Sequence of the first protein:
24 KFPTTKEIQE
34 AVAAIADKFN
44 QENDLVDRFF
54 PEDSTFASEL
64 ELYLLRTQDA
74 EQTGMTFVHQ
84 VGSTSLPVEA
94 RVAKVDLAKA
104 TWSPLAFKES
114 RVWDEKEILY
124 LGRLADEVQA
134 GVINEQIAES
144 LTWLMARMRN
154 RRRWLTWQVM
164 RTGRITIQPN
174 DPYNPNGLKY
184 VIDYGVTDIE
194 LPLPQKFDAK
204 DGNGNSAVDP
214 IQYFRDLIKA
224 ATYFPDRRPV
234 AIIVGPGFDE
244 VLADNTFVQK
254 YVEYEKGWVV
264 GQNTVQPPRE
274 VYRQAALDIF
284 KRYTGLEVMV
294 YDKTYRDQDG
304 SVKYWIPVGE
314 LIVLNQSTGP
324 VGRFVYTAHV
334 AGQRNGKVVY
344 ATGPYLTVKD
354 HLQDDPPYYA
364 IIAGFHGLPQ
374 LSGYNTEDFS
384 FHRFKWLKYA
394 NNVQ

Residue-level contacts at the interface:
Residue V81 in the first protein interacts with residue N177 in the second protein (closest heavy-atom distance 3.2 Å).
Residue Y257 in the first protein contacts residue P270 in the second protein (closest heavy-atom distance 3.5 Å).
Residue T225 in the first protein interacts with residue Y307 in the second protein (closest heavy-atom distance 2.5 Å).
Residue Y254 in the first protein contacts residue P271 in the second protein (closest heavy-atom distance 3.4 Å).
Residue V91 in the first protein contacts residue S113 in the second protein (closest heavy-atom distance 2.9 Å).
Residue F80 in the first protein contacts residue K111 in the second protein (closest heavy-atom distance 3.0 Å).
Residue V91 in the first protein interacts with residue R114 in the second protein (closest heavy-atom distance 3.7 Å).
Residue G77 in the first protein contacts residue Y176 in the second protein (closest heavy-atom distance 3.2 Å).
Residue H82 in the first protein interacts with residue K111 in the second protein (closest heavy-atom distance 3.5 Å).
Residue E74 in the first protein contacts residue R299 in the second protein (closest heavy-atom distance 2.9 Å).
Residue V91 in the first protein contacts residue E112 in the second protein (closest heavy-atom distance 3.7 Å).
Residue L100 in the first protein is in contact with residue Y123 in the second protein (closest heavy-atom distance 3.3 Å).
Residue A93 in the first protein contacts residue R114 in the second protein (closest heavy-atom distance 3.4 Å).
Residue K222 in the first protein contacts residue Q397 in the second protein (closest heavy-atom distance 3.3 Å).
Residue S88 in the first protein interacts with residue S113 in the second protein (closest heavy-atom distance 2.5 Å).
Residue Y226 in the first protein is in contact with residue V396 in the second protein (closest heavy-atom distance 3.2 Å).
Residue Y286 in the first protein is in contact with residue R276 in the second protein (closest heavy-atom distance 3.8 Å).
Residue Q83 in the first protein contacts residue L181 in the second protein (closest heavy-atom distance 3.3 Å).
Residue T79 in the first protein interacts with residue E112 in the second protein (closest heavy-atom distance 3.3 Å).
Residue Y226 in the first protein contacts residue V305 in the second protein (closest heavy-atom distance 3.4 Å).
Residue F80 in the first protein is in contact with residue F110 in the second protein (closest heavy-atom distance 3.2 Å).
Residue V91 in the first protein is in contact with residue W146 in the second protein (closest heavy-atom distance 3.7 Å).
Residue V262 in the first protein interacts with residue N266 in the second protein (closest heavy-atom distance 3.3 Å).
Residue R218 in the first protein is in contact with residue R276 in the second protein (closest heavy-atom distance 3.0 Å).
Residue M78 in the first protein interacts with residue Y176 in the second protein (closest heavy-atom distance 3.3 Å).
Residue E92 in the first protein interacts with residue Q301 in the second protein (closest heavy-atom distance 3.5 Å).
Residue K253 in the first protein is in contact with residue P271 in the second protein (closest heavy-atom distance 3.7 Å).
Residue F80 in the first protein contacts residue E112 in the second protein (closest heavy-atom distance 3.1 Å).
Residue T76 in the first protein contacts residue W146 in the second protein (closest heavy-atom distance 3.4 Å).
Residue G77 in the first protein interacts with residue R150 in the second protein (closest heavy-atom distance 3.2 Å).
Residue T79 in the first protein interacts with residue R150 in the second protein (closest heavy-atom distance 3.2 Å).
Residue T79 in the first protein contacts residue R154 in the second protein (closest heavy-atom distance 3.5 Å).
Residue G77 in the first protein is in contact with residue R299 in the second protein (closest heavy-atom distance 3.2 Å).
Residue F80 in the first protein contacts residue P178 in the second protein (closest heavy-atom distance 3.5 Å).
Residue Q71 in the first protein contacts residue E142 in the second protein (closest heavy-atom distance 3.3 Å).
Residue Q265 in the first protein interacts with residue Q265 in the second protein (closest heavy-atom distance 3.4 Å).
Residue T76 in the first protein interacts with residue R150 in the second protein (closest heavy-atom distance 3.3 Å).
Residue Y257 in the first protein interacts with residue P271 in the second protein (closest heavy-atom distance 3.6 Å).
Residue M78 in the first protein is in contact with residue R154 in the second protein (closest heavy-atom distance 3.7 Å).
Residue M78 in the first protein contacts residue R150 in the second protein (closest heavy-atom distance 2.4 Å).
Residue T76 in the first protein contacts residue N153 in the second protein (closest heavy-atom distance 3.2 Å).
Residue Q83 in the first protein is in contact with residue Y183 in the second protein (closest heavy-atom distance 3.4 Å).
Residue A73 in the first protein is in contact with residue T297 in the second protein (closest heavy-atom distance 2.7 Å).
Residue V81 in the first protein is in contact with residue F110 in the second protein (closest heavy-atom distance 3.6 Å).
Residue H82 in the first protein is in contact with residue A109 in the second protein (closest heavy-atom distance 3.8 Å).
Residue L89 in the first protein interacts with residue P178 in the second protein (closest heavy-atom distance 3.7 Å).
Residue Y257 in the first protein is in contact with residue W261 in the second protein (closest heavy-atom distance 3.2 Å).
Residue G77 in the first protein is in contact with residue N153 in the second protein (closest heavy-atom distance 3.3 Å).
Residue R218 in the first protein is in contact with residue E243 in the second protein (closest heavy-atom distance 2.4 Å).
Residue P90 in the first protein interacts with residue S113 in the second protein (closest heavy-atom distance 3.3 Å).
Residue T76 in the first protein interacts with residue R299 in the second protein (closest heavy-atom distance 3.4 Å).
Residue T225 in the first protein contacts residue Q397 in the second protein (closest heavy-atom distance 3.6 Å).
Residue L89 in the first protein contacts residue N179 in the second protein (closest heavy-atom distance 3.5 Å).
Residue E74 in the first protein is in contact with residue T297 in the second protein (closest heavy-atom distance 3.2 Å).
Residue Q75 in the first protein is in contact with residue W146 in the second protein (closest heavy-atom distance 3.2 Å).
Residue Y254 in the first protein interacts with residue E273 in the second protein (closest heavy-atom distance 3.1 Å).
Residue G77 in the first protein interacts with residue A149 in the second protein (closest heavy-atom distance 3.8 Å).
Residue M78 in the first protein interacts with residue N153 in the second protein (closest heavy-atom distance 3.7 Å).
Residue E380 in the first protein is in contact with residue R299 in the second protein (closest heavy-atom distance 3.0 Å).
Residue Y286 in the first protein interacts with residue V274 in the second protein (closest heavy-atom distance 3.3 Å).

The following describes two proteins that form a bound complex.

Sequence of the second protein:
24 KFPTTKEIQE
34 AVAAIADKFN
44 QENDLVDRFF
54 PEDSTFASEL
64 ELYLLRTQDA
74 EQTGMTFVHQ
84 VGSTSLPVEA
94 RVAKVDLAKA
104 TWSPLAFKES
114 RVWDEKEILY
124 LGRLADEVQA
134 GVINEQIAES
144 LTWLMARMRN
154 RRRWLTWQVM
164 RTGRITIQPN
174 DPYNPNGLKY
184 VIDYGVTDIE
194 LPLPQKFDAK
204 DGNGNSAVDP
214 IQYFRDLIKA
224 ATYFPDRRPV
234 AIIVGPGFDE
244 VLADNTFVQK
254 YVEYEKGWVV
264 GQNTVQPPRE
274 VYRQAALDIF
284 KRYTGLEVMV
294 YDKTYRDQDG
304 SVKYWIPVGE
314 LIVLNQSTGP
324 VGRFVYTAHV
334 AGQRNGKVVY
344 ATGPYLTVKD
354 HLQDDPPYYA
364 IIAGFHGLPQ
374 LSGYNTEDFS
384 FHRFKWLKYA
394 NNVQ